Contacts between the two chains:
Residue G64 in protein 2 contacts residue A50 in protein 1 (closest heavy-atom distance 4.8 Å).
Residue R61 in protein 2 contacts residue A49 in protein 1 (closest heavy-atom distance 4.1 Å).
Residue R61 in protein 2 is in contact with residue G48 in protein 1 (closest heavy-atom distance 4.8 Å).
Residue R61 in protein 2 interacts with residue A50 in protein 1 (closest heavy-atom distance 4.5 Å).

These two protein chains interact to form a complex.

Sequence of protein 2:
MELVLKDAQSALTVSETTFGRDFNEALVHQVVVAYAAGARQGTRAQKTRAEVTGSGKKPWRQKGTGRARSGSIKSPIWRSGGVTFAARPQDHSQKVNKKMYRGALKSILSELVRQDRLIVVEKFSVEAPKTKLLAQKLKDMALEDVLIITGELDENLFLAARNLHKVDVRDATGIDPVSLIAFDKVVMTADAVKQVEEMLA

Sequence of protein 1:
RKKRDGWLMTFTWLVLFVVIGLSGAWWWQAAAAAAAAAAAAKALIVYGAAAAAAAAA